This data describes a binding interaction between two proteins.

Residue-level contacts at the interface:
Residue T67 in chain B contacts residue P10 in chain A (closest heavy-atom distance 4.0 Å).
Residue I172 in chain B contacts residue K9 in chain A (closest heavy-atom distance 2.8 Å).
Residue L149 in chain B contacts residue K9 in chain A (closest heavy-atom distance 3.7 Å).
Residue Y63 in chain B is in contact with residue K12 in chain A (closest heavy-atom distance 2.7 Å).
Residue I172 in chain B is in contact with residue P7 in chain A (closest heavy-atom distance 4.3 Å).
Residue L60 in chain B contacts residue P15 in chain A (closest heavy-atom distance 3.8 Å).
Residue T147 in chain B interacts with residue K9 in chain A (closest heavy-atom distance 3.9 Å).
Residue H151 in chain B contacts residue G6 in chain A (closest heavy-atom distance 4.1 Å).
Residue E161 in chain B is in contact with residue W8 in chain A (closest heavy-atom distance 3.6 Å).
Residue L149 in chain B is in contact with residue P7 in chain A (closest heavy-atom distance 3.9 Å).
Residue T152 in chain B interacts with residue S5 in chain A (closest heavy-atom distance 2.7 Å).
Residue V179 in chain B interacts with residue P7 in chain A (closest heavy-atom distance 4.0 Å).
Residue P170 in chain B contacts residue A11 in chain A (closest heavy-atom distance 2.8 Å).
Residue W171 in chain B interacts with residue K9 in chain A (closest heavy-atom distance 3.3 Å).
Residue P170 in chain B contacts residue K12 in chain A (closest heavy-atom distance 4.4 Å).
Residue H151 in chain B contacts residue P7 in chain A (closest heavy-atom distance 3.4 Å).
Residue V150 in chain B contacts residue S5 in chain A (closest heavy-atom distance 4.0 Å).
Residue Y63 in chain B is in contact with residue P10 in chain A (closest heavy-atom distance 3.7 Å).
Residue L149 in chain B contacts residue W8 in chain A (closest heavy-atom distance 3.1 Å).
Residue W171 in chain B contacts residue W8 in chain A (closest heavy-atom distance 3.6 Å).
Residue T152 in chain B contacts residue S4 in chain A (closest heavy-atom distance 3.4 Å).
Residue F146 in chain B contacts residue A14 in chain A (closest heavy-atom distance 3.4 Å).
Residue I172 in chain B contacts residue A11 in chain A (closest heavy-atom distance 4.2 Å).
Residue V150 in chain B contacts residue G6 in chain A (closest heavy-atom distance 4.1 Å).
Residue Y37 in chain B contacts residue P15 in chain A (closest heavy-atom distance 2.6 Å).
Residue Q164 in chain B is in contact with residue W8 in chain A (closest heavy-atom distance 3.2 Å).
Residue I172 in chain B contacts residue W8 in chain A (closest heavy-atom distance 3.4 Å).
Residue E81 in chain B contacts residue S4 in chain A (closest heavy-atom distance 3.5 Å).
Residue Y63 in chain B contacts residue P13 in chain A (closest heavy-atom distance 3.5 Å).
Residue R153 in chain B is in contact with residue S4 in chain A (closest heavy-atom distance 4.4 Å).
Residue E59 in chain B interacts with residue P15 in chain A (closest heavy-atom distance 4.0 Å).
Residue L173 in chain B is in contact with residue P7 in chain A (closest heavy-atom distance 3.6 Å).
Residue H151 in chain B is in contact with residue S5 in chain A (closest heavy-atom distance 3.3 Å).
Residue W171 in chain B contacts residue A11 in chain A (closest heavy-atom distance 4.1 Å).
Residue A174 in chain B contacts residue K9 in chain A (closest heavy-atom distance 4.0 Å).
Residue V150 in chain B interacts with residue P7 in chain A (closest heavy-atom distance 3.8 Å).
Residue V148 in chain B interacts with residue W8 in chain A (closest heavy-atom distance 3.6 Å).
Residue P170 in chain B contacts residue K9 in chain A (closest heavy-atom distance 4.4 Å).
Residue Y63 in chain B is in contact with residue A14 in chain A (closest heavy-atom distance 3.5 Å).
Residue P170 in chain B is in contact with residue P10 in chain A (closest heavy-atom distance 3.6 Å).
Residue W171 in chain B is in contact with residue P10 in chain A (closest heavy-atom distance 3.6 Å).
Residue F169 in chain B interacts with residue P10 in chain A (closest heavy-atom distance 3.6 Å).
Residue R158 in chain B interacts with residue S5 in chain A (closest heavy-atom distance 4.0 Å).
Residue A174 in chain B contacts residue P7 in chain A (closest heavy-atom distance 2.9 Å).
Residue F169 in chain B contacts residue K12 in chain A (closest heavy-atom distance 4.1 Å).
Residue E154 in chain B is in contact with residue S5 in chain A (closest heavy-atom distance 3.6 Å).
Residue H57 in chain B interacts with residue S16 in chain A (closest heavy-atom distance 4.4 Å).
Residue L173 in chain B interacts with residue W8 in chain A (closest heavy-atom distance 3.4 Å).
Residue E154 in chain B interacts with residue S4 in chain A (closest heavy-atom distance 2.8 Å).
Residue D175 in chain B interacts with residue K9 in chain A (closest heavy-atom distance 3.9 Å).
Residue V148 in chain B is in contact with residue K9 in chain A (closest heavy-atom distance 3.5 Å).
Residue D178 in chain B interacts with residue K9 in chain A (closest heavy-atom distance 3.3 Å).
Residue Y63 in chain B contacts residue P15 in chain A (closest heavy-atom distance 3.5 Å).
Residue L173 in chain B interacts with residue G6 in chain A (closest heavy-atom distance 4.1 Å).
Residue H57 in chain B contacts residue V17 in chain A (closest heavy-atom distance 2.8 Å).
Residue Y37 in chain B contacts residue A14 in chain A (closest heavy-atom distance 3.8 Å).
Residue V148 in chain B contacts residue P10 in chain A (closest heavy-atom distance 3.2 Å).
Residue V150 in chain B contacts residue W8 in chain A (closest heavy-atom distance 2.8 Å).
Residue R158 in chain B is in contact with residue S4 in chain A (closest heavy-atom distance 4.4 Å).
Residue K162 in chain B contacts residue W8 in chain A (closest heavy-atom distance 3.7 Å).

Sequence of chain A:
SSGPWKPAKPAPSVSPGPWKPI

Sequence of chain B:
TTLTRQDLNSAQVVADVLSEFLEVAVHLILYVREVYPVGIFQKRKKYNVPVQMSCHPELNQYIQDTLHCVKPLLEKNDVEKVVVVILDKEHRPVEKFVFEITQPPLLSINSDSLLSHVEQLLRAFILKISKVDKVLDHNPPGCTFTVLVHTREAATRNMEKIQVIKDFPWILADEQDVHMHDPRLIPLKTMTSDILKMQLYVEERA